Contacts between the two chains:
Residue C226 in protein 1 interacts with residue L53 in protein 2 (closest heavy-atom distance 3.4 Å).
Residue W63 in protein 1 interacts with residue L86 in protein 2 (closest heavy-atom distance 2.9 Å).
Residue G418 in protein 1 is in contact with residue Y125 in protein 2 (closest heavy-atom distance 3.0 Å).
Residue P325 in protein 1 is in contact with residue F120 in protein 2 (closest heavy-atom distance 3.3 Å).
Residue I164 in protein 1 contacts residue Q70 in protein 2 (closest heavy-atom distance 3.1 Å).
Residue W1913 in protein 1 contacts residue R100 in protein 2 (closest heavy-atom distance 3.3 Å).
Residue P1914 in protein 1 contacts residue E99 in protein 2 (closest heavy-atom distance 3.4 Å).
Residue K198 in protein 1 contacts residue H22 in protein 2 (closest heavy-atom distance 3.2 Å).
Residue Y314 in protein 1 interacts with residue T37 in protein 2 (closest heavy-atom distance 3.0 Å).
Residue Y331 in protein 1 is in contact with residue R115 in protein 2 (closest heavy-atom distance 3.4 Å).
Residue I227 in protein 1 interacts with residue E52 in protein 2 (closest heavy-atom distance 2.9 Å).
Residue N335 in protein 1 contacts residue H107 in protein 2 (closest heavy-atom distance 3.1 Å).
Residue R168 in protein 1 contacts residue E75 in protein 2 (closest heavy-atom distance 3.0 Å).
Residue Y402 in protein 1 contacts residue P118 in protein 2 (closest heavy-atom distance 3.2 Å).
Residue I172 in protein 1 interacts with residue N68 in protein 2 (closest heavy-atom distance 3.4 Å).
Residue H258 in protein 1 is in contact with residue Q70 in protein 2 (closest heavy-atom distance 3.2 Å).
Residue Y402 in protein 1 is in contact with residue P114 in protein 2 (closest heavy-atom distance 3.4 Å).
Residue T1616 in protein 1 interacts with residue D96 in protein 2 (closest heavy-atom distance 3.4 Å).
Residue G166 in protein 1 is in contact with residue R74 in protein 2 (closest heavy-atom distance 3.1 Å).
Residue S241 in protein 1 is in contact with residue Y62 in protein 2 (closest heavy-atom distance 2.7 Å).
Residue S176 in protein 1 interacts with residue G88 in protein 2 (closest heavy-atom distance 3.2 Å).
Residue N233 in protein 1 interacts with residue K57 in protein 2 (closest heavy-atom distance 3.4 Å).
Residue F246 in protein 1 interacts with residue R73 in protein 2 (closest heavy-atom distance 2.9 Å).
Residue L165 in protein 1 contacts residue R74 in protein 2 (closest heavy-atom distance 2.7 Å).
Residue E223 in protein 1 contacts residue R56 in protein 2 (closest heavy-atom distance 3.0 Å).
Residue Y833 in protein 1 interacts with residue Q127 in protein 2 (closest heavy-atom distance 2.8 Å).
Residue P1618 in protein 1 contacts residue D96 in protein 2 (closest heavy-atom distance 3.3 Å).
Residue N233 in protein 1 interacts with residue W58 in protein 2 (closest heavy-atom distance 3.0 Å).
Residue F230 in protein 1 contacts residue E52 in protein 2 (closest heavy-atom distance 3.1 Å).
Residue D845 in protein 1 interacts with residue K47 in protein 2 (closest heavy-atom distance 3.3 Å).
Residue Y417 in protein 1 interacts with residue Y125 in protein 2 (closest heavy-atom distance 3.3 Å).
Residue R421 in protein 1 interacts with residue Q127 in protein 2 (closest heavy-atom distance 3.1 Å).
Residue I65 in protein 1 interacts with residue L84 in protein 2 (closest heavy-atom distance 2.8 Å).
Residue T11 in protein 1 contacts residue R92 in protein 2 (closest heavy-atom distance 3.3 Å).
Residue D845 in protein 1 is in contact with residue W126 in protein 2 (closest heavy-atom distance 3.1 Å).
Residue I65 in protein 1 is in contact with residue N83 in protein 2 (closest heavy-atom distance 3.4 Å).
Residue I227 in protein 1 is in contact with residue S51 in protein 2 (closest heavy-atom distance 2.5 Å).
Residue E1585 in protein 1 contacts residue K81 in protein 2 (closest heavy-atom distance 3.3 Å).
Residue Y228 in protein 1 contacts residue F49 in protein 2 (closest heavy-atom distance 2.9 Å).
Residue L339 in protein 1 is in contact with residue W111 in protein 2 (closest heavy-atom distance 2.8 Å).
Residue R168 in protein 1 is in contact with residue N83 in protein 2 (closest heavy-atom distance 2.5 Å).
Residue Y251 in protein 1 interacts with residue S78 in protein 2 (closest heavy-atom distance 3.2 Å).
Residue T1616 in protein 1 contacts residue N95 in protein 2 (closest heavy-atom distance 3.3 Å).
Residue K14 in protein 1 is in contact with residue W103 in protein 2 (closest heavy-atom distance 3.3 Å).
Residue N1617 in protein 1 contacts residue D96 in protein 2 (closest heavy-atom distance 3.0 Å).
Residue R168 in protein 1 interacts with residue N68 in protein 2 (closest heavy-atom distance 3.3 Å).
Residue L175 in protein 1 is in contact with residue W108 in protein 2 (closest heavy-atom distance 3.4 Å).
Residue I62 in protein 1 contacts residue G90 in protein 2 (closest heavy-atom distance 3.2 Å).
Residue Y326 in protein 1 is in contact with residue A119 in protein 2 (closest heavy-atom distance 2.9 Å).
Residue S225 in protein 1 contacts residue H54 in protein 2 (closest heavy-atom distance 3.3 Å).
Residue E244 in protein 1 is in contact with residue Y62 in protein 2 (closest heavy-atom distance 2.8 Å).
Residue L339 in protein 1 is in contact with residue H107 in protein 2 (closest heavy-atom distance 2.8 Å).
Residue N416 in protein 1 interacts with residue Y125 in protein 2 (closest heavy-atom distance 3.4 Å).
Residue C226 in protein 1 is in contact with residue H54 in protein 2 (closest heavy-atom distance 3.1 Å).
Residue Y327 in protein 1 is in contact with residue R56 in protein 2 (closest heavy-atom distance 3.1 Å).
Residue A322 in protein 1 is in contact with residue H42 in protein 2 (closest heavy-atom distance 3.0 Å).
Residue R839 in protein 1 interacts with residue Q127 in protein 2 (closest heavy-atom distance 2.9 Å).
Residue F1615 in protein 1 contacts residue N95 in protein 2 (closest heavy-atom distance 3.3 Å).
Residue S64 in protein 1 contacts residue L84 in protein 2 (closest heavy-atom distance 3.3 Å).
Residue E18 in protein 1 is in contact with residue R100 in protein 2 (closest heavy-atom distance 3.1 Å).

Sequence of protein 1:
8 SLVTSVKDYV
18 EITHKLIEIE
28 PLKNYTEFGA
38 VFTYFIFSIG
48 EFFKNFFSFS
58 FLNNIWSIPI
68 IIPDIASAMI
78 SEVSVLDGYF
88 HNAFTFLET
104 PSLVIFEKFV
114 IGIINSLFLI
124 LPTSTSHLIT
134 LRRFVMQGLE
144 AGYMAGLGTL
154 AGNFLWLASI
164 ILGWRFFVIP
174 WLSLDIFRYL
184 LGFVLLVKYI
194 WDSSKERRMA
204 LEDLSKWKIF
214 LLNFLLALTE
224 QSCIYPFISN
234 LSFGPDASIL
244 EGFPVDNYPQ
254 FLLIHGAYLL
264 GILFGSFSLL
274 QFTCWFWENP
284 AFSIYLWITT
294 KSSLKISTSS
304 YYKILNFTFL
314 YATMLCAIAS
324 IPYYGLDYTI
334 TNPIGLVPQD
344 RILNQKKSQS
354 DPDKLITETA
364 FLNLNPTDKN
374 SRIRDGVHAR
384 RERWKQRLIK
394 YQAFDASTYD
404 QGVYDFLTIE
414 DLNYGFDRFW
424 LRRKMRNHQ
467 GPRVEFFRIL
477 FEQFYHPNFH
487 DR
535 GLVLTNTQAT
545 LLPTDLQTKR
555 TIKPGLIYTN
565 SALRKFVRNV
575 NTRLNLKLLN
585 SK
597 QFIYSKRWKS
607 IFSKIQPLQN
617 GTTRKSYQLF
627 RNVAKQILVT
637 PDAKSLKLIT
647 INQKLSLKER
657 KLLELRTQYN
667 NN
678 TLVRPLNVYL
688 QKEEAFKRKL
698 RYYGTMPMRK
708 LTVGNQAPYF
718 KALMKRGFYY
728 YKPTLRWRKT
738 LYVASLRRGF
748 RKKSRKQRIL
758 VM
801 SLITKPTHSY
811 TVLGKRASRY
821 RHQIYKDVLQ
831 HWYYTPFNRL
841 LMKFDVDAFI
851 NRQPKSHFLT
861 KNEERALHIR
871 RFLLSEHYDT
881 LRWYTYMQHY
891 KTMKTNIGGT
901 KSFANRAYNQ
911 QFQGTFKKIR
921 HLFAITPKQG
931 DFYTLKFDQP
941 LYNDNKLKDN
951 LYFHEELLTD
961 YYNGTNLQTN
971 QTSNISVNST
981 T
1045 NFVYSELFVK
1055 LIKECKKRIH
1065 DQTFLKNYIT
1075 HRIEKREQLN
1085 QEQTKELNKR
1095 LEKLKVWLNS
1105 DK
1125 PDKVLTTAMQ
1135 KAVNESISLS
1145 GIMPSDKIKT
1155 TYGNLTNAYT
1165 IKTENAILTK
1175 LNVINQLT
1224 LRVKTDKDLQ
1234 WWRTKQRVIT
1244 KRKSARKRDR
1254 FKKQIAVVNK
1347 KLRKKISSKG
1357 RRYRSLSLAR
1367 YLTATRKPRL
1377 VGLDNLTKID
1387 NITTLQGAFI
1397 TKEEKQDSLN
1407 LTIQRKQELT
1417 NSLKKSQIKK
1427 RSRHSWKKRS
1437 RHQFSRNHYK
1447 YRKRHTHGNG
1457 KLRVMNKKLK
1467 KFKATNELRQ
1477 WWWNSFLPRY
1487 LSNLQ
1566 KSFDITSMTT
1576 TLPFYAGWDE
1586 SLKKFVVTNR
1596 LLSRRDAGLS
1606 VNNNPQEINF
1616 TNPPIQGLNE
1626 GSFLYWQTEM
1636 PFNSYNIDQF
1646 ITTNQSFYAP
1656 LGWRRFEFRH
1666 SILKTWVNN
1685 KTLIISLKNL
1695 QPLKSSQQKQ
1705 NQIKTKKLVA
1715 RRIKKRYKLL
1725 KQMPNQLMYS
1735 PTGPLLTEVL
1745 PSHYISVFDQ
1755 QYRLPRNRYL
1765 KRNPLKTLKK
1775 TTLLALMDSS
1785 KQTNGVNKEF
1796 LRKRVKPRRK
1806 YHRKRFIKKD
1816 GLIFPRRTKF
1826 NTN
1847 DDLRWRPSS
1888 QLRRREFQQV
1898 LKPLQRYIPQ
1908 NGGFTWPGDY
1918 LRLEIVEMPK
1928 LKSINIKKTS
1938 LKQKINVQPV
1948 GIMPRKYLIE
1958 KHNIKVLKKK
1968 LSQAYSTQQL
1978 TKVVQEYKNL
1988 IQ

Sequence of protein 2:
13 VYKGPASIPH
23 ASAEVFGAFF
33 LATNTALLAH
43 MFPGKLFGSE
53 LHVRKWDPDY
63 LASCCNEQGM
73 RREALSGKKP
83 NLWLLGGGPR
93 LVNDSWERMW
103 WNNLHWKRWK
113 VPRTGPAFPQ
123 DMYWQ

This data describes a binding interaction between two proteins.